Sequence of the first protein:
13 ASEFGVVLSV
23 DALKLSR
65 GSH

Sequence of the second protein:
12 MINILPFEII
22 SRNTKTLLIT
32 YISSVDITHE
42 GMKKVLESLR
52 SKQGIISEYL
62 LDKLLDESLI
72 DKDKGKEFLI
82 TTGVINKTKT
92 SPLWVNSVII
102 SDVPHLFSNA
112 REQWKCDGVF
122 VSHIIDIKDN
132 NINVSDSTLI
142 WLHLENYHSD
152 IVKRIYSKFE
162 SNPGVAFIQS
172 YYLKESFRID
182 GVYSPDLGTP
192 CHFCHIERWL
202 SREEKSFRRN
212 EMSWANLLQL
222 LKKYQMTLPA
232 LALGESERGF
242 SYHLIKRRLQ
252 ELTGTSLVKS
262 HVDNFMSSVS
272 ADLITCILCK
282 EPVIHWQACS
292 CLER

These two protein chains interact to form a complex.

Interface contacts:
Residue K75 in the second protein contacts residue F16 in the first protein (closest heavy-atom distance 3.8 Å).
Residue D37 in the second protein is in contact with residue V18 in the first protein (closest heavy-atom distance 2.8 Å).
Residue F79 in the second protein is in contact with residue S14 in the first protein (closest heavy-atom distance 3.8 Å).
Residue V36 in the second protein contacts residue G17 in the first protein (closest heavy-atom distance 3.9 Å).
Residue I38 in the second protein interacts with residue G17 in the first protein (closest heavy-atom distance 4.1 Å).
Residue V36 in the second protein is in contact with residue V18 in the first protein (closest heavy-atom distance 3.4 Å).
Residue K75 in the second protein contacts residue E15 in the first protein (closest heavy-atom distance 3.4 Å).
Residue D37 in the second protein is in contact with residue G17 in the first protein (closest heavy-atom distance 2.8 Å).
Residue T82 in the second protein is in contact with residue L27 in the first protein (closest heavy-atom distance 3.7 Å).
Residue I33 in the second protein contacts residue L27 in the first protein (closest heavy-atom distance 3.9 Å).
Residue S34 in the second protein interacts with residue D23 in the first protein (closest heavy-atom distance 5.0 Å).
Residue G76 in the second protein is in contact with residue F16 in the first protein (closest heavy-atom distance 4.1 Å).
Residue H40 in the second protein is in contact with residue F16 in the first protein (closest heavy-atom distance 3.8 Å).
Residue S34 in the second protein interacts with residue S21 in the first protein (closest heavy-atom distance 3.3 Å).
Residue D37 in the second protein contacts residue L20 in the first protein (closest heavy-atom distance 4.0 Å).
Residue Y32 in the second protein interacts with residue K26 in the first protein (closest heavy-atom distance 3.8 Å).
Residue I38 in the second protein interacts with residue V18 in the first protein (closest heavy-atom distance 5.0 Å).
Residue M43 in the second protein is in contact with residue F16 in the first protein (closest heavy-atom distance 3.9 Å).
Residue I33 in the second protein is in contact with residue K26 in the first protein (closest heavy-atom distance 3.6 Å).
Residue L28 in the second protein is in contact with residue L20 in the first protein (closest heavy-atom distance 3.2 Å).
Residue I33 in the second protein interacts with residue D23 in the first protein (closest heavy-atom distance 3.0 Å).
Residue S35 in the second protein contacts residue L20 in the first protein (closest heavy-atom distance 2.8 Å).
Residue T39 in the second protein contacts residue E15 in the first protein (closest heavy-atom distance 4.2 Å).
Residue L258 in the second protein is in contact with residue K26 in the first protein (closest heavy-atom distance 4.7 Å).
Residue H40 in the second protein interacts with residue E15 in the first protein (closest heavy-atom distance 3.8 Å).
Residue S35 in the second protein is in contact with residue V19 in the first protein (closest heavy-atom distance 3.5 Å).
Residue T39 in the second protein interacts with residue G17 in the first protein (closest heavy-atom distance 3.2 Å).
Residue I33 in the second protein interacts with residue S21 in the first protein (closest heavy-atom distance 4.3 Å).
Residue T39 in the second protein contacts residue V18 in the first protein (closest heavy-atom distance 4.8 Å).
Residue V36 in the second protein contacts residue L20 in the first protein (closest heavy-atom distance 4.3 Å).
Residue S34 in the second protein is in contact with residue V22 in the first protein (closest heavy-atom distance 4.4 Å).
Residue I38 in the second protein interacts with residue F16 in the first protein (closest heavy-atom distance 3.3 Å).
Residue V259 in the second protein interacts with residue K26 in the first protein (closest heavy-atom distance 3.8 Å).
Residue S35 in the second protein is in contact with residue V18 in the first protein (closest heavy-atom distance 4.4 Å).
Residue S34 in the second protein is in contact with residue V19 in the first protein (closest heavy-atom distance 4.9 Å).
Residue S35 in the second protein contacts residue S21 in the first protein (closest heavy-atom distance 3.2 Å).
Residue T39 in the second protein interacts with residue F16 in the first protein (closest heavy-atom distance 2.7 Å).
Residue V36 in the second protein is in contact with residue V19 in the first protein (closest heavy-atom distance 4.2 Å).
Residue D37 in the second protein is in contact with residue F16 in the first protein (closest heavy-atom distance 4.2 Å).
Residue I71 in the second protein interacts with residue F16 in the first protein (closest heavy-atom distance 3.8 Å).
Residue F79 in the second protein is in contact with residue F16 in the first protein (closest heavy-atom distance 3.8 Å).
Residue I33 in the second protein is in contact with residue V22 in the first protein (closest heavy-atom distance 3.4 Å).
Residue D37 in the second protein contacts residue V19 in the first protein (closest heavy-atom distance 4.9 Å).
Residue K260 in the second protein contacts residue R29 in the first protein (closest heavy-atom distance 4.8 Å).
Residue Y32 in the second protein contacts residue D23 in the first protein (closest heavy-atom distance 3.9 Å).